Sequence of the second protein:
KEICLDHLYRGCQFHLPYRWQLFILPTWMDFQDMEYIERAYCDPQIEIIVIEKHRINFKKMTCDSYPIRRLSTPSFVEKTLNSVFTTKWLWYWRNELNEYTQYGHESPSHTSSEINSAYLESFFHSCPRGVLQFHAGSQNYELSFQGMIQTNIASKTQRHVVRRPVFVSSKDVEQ

Contacts between the two chains:
Residue F93 in the first protein interacts with residue V94 in the second protein (closest heavy-atom distance 3.3 Å).
Residue R181 in the first protein is in contact with residue D60 in the second protein (closest heavy-atom distance 3.1 Å).
Residue Y18 in the first protein is in contact with residue H142 in the second protein (closest heavy-atom distance 3.3 Å).
Residue H16 in the first protein interacts with residue R180 in the second protein (closest heavy-atom distance 2.8 Å).
Residue F102 in the first protein contacts residue P91 in the second protein (closest heavy-atom distance 3.2 Å).
Residue S186 in the first protein contacts residue E52 in the second protein (closest heavy-atom distance 3.6 Å).
Residue Y117 in the first protein is in contact with residue P61 in the second protein (closest heavy-atom distance 3.5 Å).
Residue Y58 in the first protein is in contact with residue R181 in the second protein (closest heavy-atom distance 2.7 Å).
Residue Y58 in the first protein is in contact with residue P182 in the second protein (closest heavy-atom distance 3.4 Å).
Residue T104 in the first protein contacts residue S89 in the second protein (closest heavy-atom distance 3.6 Å).
Residue V185 in the first protein contacts residue Y35 in the second protein (closest heavy-atom distance 2.7 Å).
Residue K96 in the first protein is in contact with residue S92 in the second protein (closest heavy-atom distance 3.0 Å).
Residue Y18 in the first protein contacts residue G20 in the second protein (closest heavy-atom distance 2.7 Å).
Residue P61 in the first protein is in contact with residue V179 in the second protein (closest heavy-atom distance 3.5 Å).
Residue P61 in the first protein interacts with residue Y117 in the second protein (closest heavy-atom distance 3.5 Å).
Residue E95 in the first protein interacts with residue S92 in the second protein (closest heavy-atom distance 3.5 Å).
Residue F184 in the first protein interacts with residue C59 in the second protein (closest heavy-atom distance 3.5 Å).
Residue E55 in the first protein contacts residue P182 in the second protein (closest heavy-atom distance 3.6 Å).
Residue H142 in the first protein is in contact with residue Y18 in the second protein (closest heavy-atom distance 3.4 Å).
Residue R181 in the first protein is in contact with residue I63 in the second protein (closest heavy-atom distance 3.0 Å).
Residue S92 in the first protein interacts with residue E95 in the second protein (closest heavy-atom distance 3.5 Å).
Residue T104 in the first protein is in contact with residue R87 in the second protein (closest heavy-atom distance 2.9 Å).
Residue Q62 in the first protein contacts residue Y117 in the second protein (closest heavy-atom distance 3.3 Å).
Residue F93 in the first protein interacts with residue E95 in the second protein (closest heavy-atom distance 3.6 Å).
Residue E52 in the first protein interacts with residue S186 in the second protein (closest heavy-atom distance 3.3 Å).
Residue P91 in the first protein is in contact with residue F102 in the second protein (closest heavy-atom distance 3.4 Å).
Residue C59 in the first protein is in contact with residue F184 in the second protein (closest heavy-atom distance 3.6 Å).
Residue I63 in the first protein is in contact with residue R181 in the second protein (closest heavy-atom distance 2.9 Å).
Residue C59 in the first protein contacts residue P182 in the second protein (closest heavy-atom distance 3.1 Å).
Residue P182 in the first protein is in contact with residue C59 in the second protein (closest heavy-atom distance 3.3 Å).
Residue Q62 in the first protein is in contact with residue R111 in the second protein (closest heavy-atom distance 2.5 Å).
Residue P182 in the first protein interacts with residue Y58 in the second protein (closest heavy-atom distance 3.5 Å).
Residue Y18 in the first protein contacts residue E138 in the second protein (closest heavy-atom distance 2.5 Å).
Residue S89 in the first protein interacts with residue T104 in the second protein (closest heavy-atom distance 3.4 Å).
Residue S92 in the first protein is in contact with residue K96 in the second protein (closest heavy-atom distance 2.8 Å).
Residue D60 in the first protein interacts with residue R181 in the second protein (closest heavy-atom distance 3.0 Å).
Residue V94 in the first protein is in contact with residue V94 in the second protein (closest heavy-atom distance 2.8 Å).
Residue K96 in the first protein interacts with residue V94 in the second protein (closest heavy-atom distance 3.6 Å).
Residue P91 in the first protein is in contact with residue E95 in the second protein (closest heavy-atom distance 3.4 Å).
Residue I12 in the first protein contacts residue F93 in the second protein (closest heavy-atom distance 3.5 Å).
Residue R180 in the first protein interacts with residue H16 in the second protein (closest heavy-atom distance 2.9 Å).
Residue P182 in the first protein contacts residue E55 in the second protein (closest heavy-atom distance 3.6 Å).
Residue F93 in the first protein contacts residue F93 in the second protein (closest heavy-atom distance 3.7 Å).
Residue R19 in the first protein contacts residue Y18 in the second protein (closest heavy-atom distance 3.4 Å).
Residue R87 in the first protein contacts residue T104 in the second protein (closest heavy-atom distance 3.0 Å).
Residue Y18 in the first protein is in contact with residue R19 in the second protein (closest heavy-atom distance 3.5 Å).
Residue R181 in the first protein contacts residue Y58 in the second protein (closest heavy-atom distance 2.7 Å).
Residue Y35 in the first protein is in contact with residue V185 in the second protein (closest heavy-atom distance 2.8 Å).
Residue E52 in the first protein contacts residue S187 in the second protein (closest heavy-atom distance 2.8 Å).
Residue E138 in the first protein is in contact with residue Y18 in the second protein (closest heavy-atom distance 2.6 Å).
Residue R19 in the first protein is in contact with residue L17 in the second protein (closest heavy-atom distance 3.0 Å).
Residue E95 in the first protein is in contact with residue F93 in the second protein (closest heavy-atom distance 3.5 Å).
Residue E95 in the first protein interacts with residue P91 in the second protein (closest heavy-atom distance 3.4 Å).
Residue V101 in the first protein contacts residue P34 in the second protein (closest heavy-atom distance 3.4 Å).
Residue F102 in the first protein interacts with residue H32 in the second protein (closest heavy-atom distance 3.6 Å).
Residue T90 in the first protein is in contact with residue F102 in the second protein (closest heavy-atom distance 3.0 Å).
Residue G20 in the first protein contacts residue Y18 in the second protein (closest heavy-atom distance 2.7 Å).
Residue V94 in the first protein contacts residue F93 in the second protein (closest heavy-atom distance 3.4 Å).
Residue S187 in the first protein is in contact with residue E52 in the second protein (closest heavy-atom distance 2.6 Å).
Residue L17 in the first protein contacts residue R19 in the second protein (closest heavy-atom distance 3.0 Å).

These two protein chains interact to form a complex.

Sequence of the first protein:
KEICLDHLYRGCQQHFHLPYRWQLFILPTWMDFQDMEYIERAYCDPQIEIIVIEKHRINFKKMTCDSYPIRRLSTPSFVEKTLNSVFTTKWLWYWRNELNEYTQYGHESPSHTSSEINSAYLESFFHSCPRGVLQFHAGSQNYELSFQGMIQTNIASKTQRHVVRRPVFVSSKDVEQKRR